Interface contacts:
Residue H570 in the second protein is in contact with residue Y579 in the first protein (closest heavy-atom distance 3.2 Å).
Residue D145 in the second protein interacts with residue R373 in the first protein (closest heavy-atom distance 3.2 Å).
Residue G132 in the second protein contacts residue K467 in the first protein (closest heavy-atom distance 3.6 Å).
Residue A569 in the second protein is in contact with residue I466 in the first protein (closest heavy-atom distance 3.5 Å).
Residue D145 in the second protein interacts with residue R494 in the first protein (closest heavy-atom distance 2.5 Å).
Residue K131 in the second protein contacts residue K467 in the first protein (closest heavy-atom distance 3.7 Å).
Residue T113 in the second protein is in contact with residue R494 in the first protein (closest heavy-atom distance 2.6 Å).
Residue A569 in the second protein is in contact with residue V472 in the first protein (closest heavy-atom distance 3.7 Å).
Residue W90 in the second protein is in contact with residue M185 in the first protein (closest heavy-atom distance 3.1 Å).
Residue H141 in the second protein contacts residue Y518 in the first protein (closest heavy-atom distance 3.4 Å).
Residue R18 in the second protein contacts residue E439 in the first protein (closest heavy-atom distance 3.5 Å).
Residue Y92 in the second protein is in contact with residue M185 in the first protein (closest heavy-atom distance 3.1 Å).
Residue R18 in the second protein is in contact with residue Q302 in the first protein (closest heavy-atom distance 2.9 Å).
Residue E114 in the second protein contacts residue R494 in the first protein (closest heavy-atom distance 3.4 Å).
Residue G93 in the second protein interacts with residue M185 in the first protein (closest heavy-atom distance 3.3 Å).
Residue T113 in the second protein contacts residue T495 in the first protein (closest heavy-atom distance 3.6 Å).
Residue A569 in the second protein interacts with residue L469 in the first protein (closest heavy-atom distance 3.5 Å).
Residue T113 in the second protein interacts with residue R363 in the first protein (closest heavy-atom distance 2.7 Å).
Residue Q130 in the second protein interacts with residue I465 in the first protein (closest heavy-atom distance 3.4 Å).
Residue M572 in the second protein is in contact with residue P513 in the first protein (closest heavy-atom distance 3.7 Å).
Residue T113 in the second protein is in contact with residue W366 in the first protein (closest heavy-atom distance 3.6 Å).
Residue S94 in the second protein interacts with residue G186 in the first protein (closest heavy-atom distance 2.9 Å).
Residue R580 in the second protein interacts with residue G576 in the first protein (closest heavy-atom distance 3.5 Å).
Residue D142 in the second protein interacts with residue S367 in the first protein (closest heavy-atom distance 2.7 Å).
Residue N584 in the second protein contacts residue G468 in the first protein (closest heavy-atom distance 3.4 Å).
Residue G93 in the second protein is in contact with residue G186 in the first protein (closest heavy-atom distance 3.6 Å).
Residue A569 in the second protein interacts with residue C552 in the first protein (closest heavy-atom distance 3.3 Å).
Residue R580 in the second protein interacts with residue E575 in the first protein (closest heavy-atom distance 3.2 Å).
Residue M572 in the second protein contacts residue C552 in the first protein (closest heavy-atom distance 3.3 Å).
Residue V22 in the second protein is in contact with residue E439 in the first protein (closest heavy-atom distance 3.7 Å).
Residue Q130 in the second protein interacts with residue A188 in the first protein (closest heavy-atom distance 3.0 Å).
Residue V143 in the second protein is in contact with residue R373 in the first protein (closest heavy-atom distance 3.2 Å).
Residue S129 in the second protein interacts with residue K467 in the first protein (closest heavy-atom distance 3.1 Å).
Residue Y139 in the second protein contacts residue Y365 in the first protein (closest heavy-atom distance 3.5 Å).
Residue V119 in the second protein contacts residue N527 in the first protein (closest heavy-atom distance 3.6 Å).
Residue Y139 in the second protein is in contact with residue Y518 in the first protein (closest heavy-atom distance 2.8 Å).
Residue R18 in the second protein contacts residue R303 in the first protein (closest heavy-atom distance 3.4 Å).
Residue A569 in the second protein is in contact with residue Y579 in the first protein (closest heavy-atom distance 2.7 Å).
Residue A127 in the second protein interacts with residue A188 in the first protein (closest heavy-atom distance 3.7 Å).
Residue Y139 in the second protein contacts residue M521 in the first protein (closest heavy-atom distance 3.5 Å).
Residue D573 in the second protein interacts with residue E575 in the first protein (closest heavy-atom distance 3.1 Å).
Residue N584 in the second protein interacts with residue K467 in the first protein (closest heavy-atom distance 3.2 Å).
Residue G571 in the second protein contacts residue Y579 in the first protein (closest heavy-atom distance 3.2 Å).
Residue A122 in the second protein contacts residue A526 in the first protein (closest heavy-atom distance 3.6 Å).
Residue A568 in the second protein contacts residue N523 in the first protein (closest heavy-atom distance 3.7 Å).
Residue H141 in the second protein interacts with residue Y365 in the first protein (closest heavy-atom distance 3.4 Å).
Residue R18 in the second protein is in contact with residue Y440 in the first protein (closest heavy-atom distance 3.3 Å).
Residue G571 in the second protein is in contact with residue E575 in the first protein (closest heavy-atom distance 3.5 Å).
Residue K131 in the second protein interacts with residue I191 in the first protein (closest heavy-atom distance 3.7 Å).
Residue M20 in the second protein interacts with residue R442 in the first protein (closest heavy-atom distance 3.1 Å).
Residue M572 in the second protein interacts with residue E575 in the first protein (closest heavy-atom distance 2.8 Å).
Residue Q130 in the second protein contacts residue K467 in the first protein (closest heavy-atom distance 3.3 Å).
Residue R18 in the second protein is in contact with residue M185 in the first protein (closest heavy-atom distance 2.8 Å).
Residue K158 in the second protein is in contact with residue Y518 in the first protein (closest heavy-atom distance 3.2 Å).
Residue E558 in the second protein is in contact with residue G512 in the first protein (closest heavy-atom distance 3.5 Å).
Residue W90 in the second protein is in contact with residue N527 in the first protein (closest heavy-atom distance 3.7 Å).
Residue A126 in the second protein is in contact with residue G525 in the first protein (closest heavy-atom distance 3.3 Å).
Residue M20 in the second protein is in contact with residue E439 in the first protein (closest heavy-atom distance 3.5 Å).
Residue V143 in the second protein interacts with residue Y365 in the first protein (closest heavy-atom distance 3.6 Å).
Residue Y92 in the second protein interacts with residue R303 in the first protein (closest heavy-atom distance 2.9 Å).

Sequence of the second protein:
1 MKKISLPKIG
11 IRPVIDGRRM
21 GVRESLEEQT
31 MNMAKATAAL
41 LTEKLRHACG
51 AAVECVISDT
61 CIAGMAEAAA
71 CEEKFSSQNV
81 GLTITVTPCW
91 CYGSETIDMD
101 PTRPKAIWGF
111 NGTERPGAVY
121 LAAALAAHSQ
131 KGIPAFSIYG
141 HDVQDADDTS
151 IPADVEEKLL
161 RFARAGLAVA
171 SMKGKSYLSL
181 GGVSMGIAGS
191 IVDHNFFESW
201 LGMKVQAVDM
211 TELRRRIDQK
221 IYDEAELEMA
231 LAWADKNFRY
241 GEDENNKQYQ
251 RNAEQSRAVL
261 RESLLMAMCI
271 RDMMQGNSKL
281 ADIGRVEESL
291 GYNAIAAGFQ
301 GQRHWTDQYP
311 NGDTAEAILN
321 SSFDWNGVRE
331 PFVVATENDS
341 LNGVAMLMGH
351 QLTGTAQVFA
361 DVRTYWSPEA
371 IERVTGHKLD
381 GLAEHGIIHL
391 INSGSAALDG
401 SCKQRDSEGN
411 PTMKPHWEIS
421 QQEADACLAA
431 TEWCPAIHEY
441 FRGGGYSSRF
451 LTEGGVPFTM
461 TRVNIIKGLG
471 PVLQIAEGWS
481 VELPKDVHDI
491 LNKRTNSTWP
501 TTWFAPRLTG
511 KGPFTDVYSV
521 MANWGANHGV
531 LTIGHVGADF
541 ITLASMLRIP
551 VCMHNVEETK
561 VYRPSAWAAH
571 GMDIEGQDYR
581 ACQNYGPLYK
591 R

The following describes two proteins that form a bound complex.

Sequence of the first protein:
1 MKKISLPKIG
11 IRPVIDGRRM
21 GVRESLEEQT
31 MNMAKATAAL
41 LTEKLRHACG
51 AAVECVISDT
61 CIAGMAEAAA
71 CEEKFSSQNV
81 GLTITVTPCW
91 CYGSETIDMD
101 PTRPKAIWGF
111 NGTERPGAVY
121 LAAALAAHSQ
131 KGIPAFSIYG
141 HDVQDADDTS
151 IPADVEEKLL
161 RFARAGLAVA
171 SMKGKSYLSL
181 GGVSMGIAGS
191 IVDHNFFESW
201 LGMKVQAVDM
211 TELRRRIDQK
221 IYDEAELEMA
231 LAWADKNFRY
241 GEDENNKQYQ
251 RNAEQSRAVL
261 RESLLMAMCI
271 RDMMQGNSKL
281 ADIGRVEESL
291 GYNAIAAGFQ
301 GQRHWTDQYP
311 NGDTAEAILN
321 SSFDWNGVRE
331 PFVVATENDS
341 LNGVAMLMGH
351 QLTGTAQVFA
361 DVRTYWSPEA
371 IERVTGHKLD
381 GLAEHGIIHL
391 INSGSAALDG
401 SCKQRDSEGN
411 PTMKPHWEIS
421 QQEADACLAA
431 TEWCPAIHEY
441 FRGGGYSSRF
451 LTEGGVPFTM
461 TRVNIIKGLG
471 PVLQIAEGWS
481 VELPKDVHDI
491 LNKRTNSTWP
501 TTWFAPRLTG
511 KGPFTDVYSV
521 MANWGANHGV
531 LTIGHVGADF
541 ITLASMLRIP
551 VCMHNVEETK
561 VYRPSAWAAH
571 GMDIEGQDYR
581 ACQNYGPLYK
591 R